The following describes two proteins that form a bound complex.

Sequence of chain B:
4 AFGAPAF

Sequence of chain A:
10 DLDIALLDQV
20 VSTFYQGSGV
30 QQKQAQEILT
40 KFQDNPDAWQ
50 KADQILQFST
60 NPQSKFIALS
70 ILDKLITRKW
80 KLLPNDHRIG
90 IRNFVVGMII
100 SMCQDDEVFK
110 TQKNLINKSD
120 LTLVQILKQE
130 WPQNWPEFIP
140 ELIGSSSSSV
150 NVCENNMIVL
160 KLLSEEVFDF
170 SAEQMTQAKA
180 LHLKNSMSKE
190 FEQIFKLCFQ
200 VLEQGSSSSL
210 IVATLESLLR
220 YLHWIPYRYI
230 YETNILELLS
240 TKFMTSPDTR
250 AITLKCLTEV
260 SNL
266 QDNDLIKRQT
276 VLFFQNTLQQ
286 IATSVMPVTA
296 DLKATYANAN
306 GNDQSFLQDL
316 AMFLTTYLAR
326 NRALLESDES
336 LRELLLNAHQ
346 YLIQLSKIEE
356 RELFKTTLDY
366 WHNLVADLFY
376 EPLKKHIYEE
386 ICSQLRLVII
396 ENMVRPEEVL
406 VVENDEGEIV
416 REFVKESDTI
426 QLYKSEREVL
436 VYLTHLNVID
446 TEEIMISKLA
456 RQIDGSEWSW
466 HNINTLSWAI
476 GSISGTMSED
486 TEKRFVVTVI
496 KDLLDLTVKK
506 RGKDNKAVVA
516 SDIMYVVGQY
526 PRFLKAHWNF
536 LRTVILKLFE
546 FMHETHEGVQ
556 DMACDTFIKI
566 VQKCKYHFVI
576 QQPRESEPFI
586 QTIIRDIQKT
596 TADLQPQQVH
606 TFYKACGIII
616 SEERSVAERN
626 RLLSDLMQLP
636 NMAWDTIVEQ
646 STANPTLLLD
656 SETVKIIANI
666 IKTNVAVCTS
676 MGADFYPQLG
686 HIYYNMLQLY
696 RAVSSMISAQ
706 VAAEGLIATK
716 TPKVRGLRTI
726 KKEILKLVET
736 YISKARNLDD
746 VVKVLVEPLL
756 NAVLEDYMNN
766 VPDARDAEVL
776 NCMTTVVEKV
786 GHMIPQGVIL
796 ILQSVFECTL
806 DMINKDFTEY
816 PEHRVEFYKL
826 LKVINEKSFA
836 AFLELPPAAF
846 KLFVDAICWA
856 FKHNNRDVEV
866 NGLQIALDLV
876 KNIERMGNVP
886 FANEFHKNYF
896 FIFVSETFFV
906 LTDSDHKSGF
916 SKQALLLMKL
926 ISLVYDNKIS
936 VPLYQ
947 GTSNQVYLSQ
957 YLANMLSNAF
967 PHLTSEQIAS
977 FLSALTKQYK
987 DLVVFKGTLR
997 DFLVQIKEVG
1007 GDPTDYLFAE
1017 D

Interface contacts:
Residue E901 in chain A interacts with residue A7 in chain B (closest heavy-atom distance 4.0 Å).
Residue F966 in chain A interacts with residue F10 in chain B (closest heavy-atom distance 4.6 Å).
Residue F904 in chain A contacts residue A9 in chain B (closest heavy-atom distance 3.3 Å).
Residue E901 in chain A is in contact with residue A9 in chain B (closest heavy-atom distance 2.9 Å).
Residue N809 in chain A is in contact with residue F5 in chain B (closest heavy-atom distance 3.8 Å).
Residue F903 in chain A is in contact with residue F10 in chain B (closest heavy-atom distance 4.0 Å).
Residue M961 in chain A contacts residue F10 in chain B (closest heavy-atom distance 3.8 Å).
Residue K857 in chain A interacts with residue A7 in chain B (closest heavy-atom distance 4.0 Å).
Residue K857 in chain A contacts residue A9 in chain B (closest heavy-atom distance 3.6 Å).
Residue E901 in chain A interacts with residue F10 in chain B (closest heavy-atom distance 5.0 Å).
Residue A851 in chain A interacts with residue F5 in chain B (closest heavy-atom distance 4.0 Å).
Residue W854 in chain A interacts with residue F5 in chain B (closest heavy-atom distance 3.6 Å).
Residue T907 in chain A is in contact with residue F10 in chain B (closest heavy-atom distance 4.0 Å).
Residue A965 in chain A contacts residue F10 in chain B (closest heavy-atom distance 3.6 Å).
Residue L847 in chain A is in contact with residue F5 in chain B (closest heavy-atom distance 4.2 Å).
Residue D850 in chain A contacts residue F5 in chain B (closest heavy-atom distance 3.5 Å).
Residue E901 in chain A contacts residue P8 in chain B (closest heavy-atom distance 3.7 Å).
Residue D850 in chain A contacts residue G6 in chain B (closest heavy-atom distance 4.6 Å).
Residue L805 in chain A contacts residue F5 in chain B (closest heavy-atom distance 3.6 Å).
Residue W854 in chain A is in contact with residue A4 in chain B (closest heavy-atom distance 4.0 Å).
Residue S900 in chain A contacts residue F10 in chain B (closest heavy-atom distance 3.4 Å).
Residue F904 in chain A is in contact with residue F10 in chain B (closest heavy-atom distance 3.7 Å).